Sequence of protein 1:
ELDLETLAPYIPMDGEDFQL

These two protein chains interact to form a complex.

Sequence of protein 2:
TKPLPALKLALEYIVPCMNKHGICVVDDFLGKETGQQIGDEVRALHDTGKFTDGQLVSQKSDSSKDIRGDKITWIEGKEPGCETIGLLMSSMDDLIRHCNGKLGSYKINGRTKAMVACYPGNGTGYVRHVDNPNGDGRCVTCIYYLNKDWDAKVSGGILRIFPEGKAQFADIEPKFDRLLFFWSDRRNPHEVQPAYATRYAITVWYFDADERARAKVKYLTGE

Contacts between the two chains:
Residue Y229 in protein 2 contacts residue D14 in protein 1 (closest heavy-atom distance 3.5 Å).
Residue D103 in protein 2 contacts residue L20 in protein 1 (closest heavy-atom distance 3.5 Å).
Residue R78 in protein 2 interacts with residue Y10 in protein 1 (closest heavy-atom distance 4.0 Å).
Residue W215 in protein 2 contacts residue P9 in protein 1 (closest heavy-atom distance 3.7 Å).
Residue K226 in protein 2 interacts with residue G15 in protein 1 (closest heavy-atom distance 3.3 Å).
Residue A225 in protein 2 contacts residue M13 in protein 1 (closest heavy-atom distance 4.0 Å).
Residue Y136 in protein 2 contacts residue A8 in protein 1 (closest heavy-atom distance 3.5 Å).
Residue V140 in protein 2 interacts with residue A8 in protein 1 (closest heavy-atom distance 3.5 Å).
Residue N119 in protein 2 is in contact with residue L20 in protein 1 (closest heavy-atom distance 2.9 Å).
Residue V67 in protein 2 is in contact with residue P9 in protein 1 (closest heavy-atom distance 3.5 Å).
Residue W84 in protein 2 interacts with residue Y10 in protein 1 (closest heavy-atom distance 3.3 Å).
Residue N144 in protein 2 is in contact with residue D3 in protein 1 (closest heavy-atom distance 3.9 Å).
Residue R78 in protein 2 interacts with residue P9 in protein 1 (closest heavy-atom distance 3.5 Å).
Residue R107 in protein 2 contacts residue L20 in protein 1 (closest heavy-atom distance 2.7 Å).
Residue Y136 in protein 2 interacts with residue L7 in protein 1 (closest heavy-atom distance 2.8 Å).
Residue L66 in protein 2 contacts residue Y10 in protein 1 (closest heavy-atom distance 3.7 Å).
Residue F217 in protein 2 contacts residue I11 in protein 1 (closest heavy-atom distance 3.8 Å).
Residue R121 in protein 2 contacts residue F18 in protein 1 (closest heavy-atom distance 3.0 Å).
Residue K226 in protein 2 contacts residue M13 in protein 1 (closest heavy-atom distance 3.6 Å).
Residue D141 in protein 2 interacts with residue P9 in protein 1 (closest heavy-atom distance 3.5 Å).
Residue R148 in protein 2 contacts residue P9 in protein 1 (closest heavy-atom distance 2.9 Å).
Residue R196 in protein 2 is in contact with residue L4 in protein 1 (closest heavy-atom distance 3.3 Å).
Residue F217 in protein 2 contacts residue D17 in protein 1 (closest heavy-atom distance 3.5 Å).
Residue T122 in protein 2 interacts with residue I11 in protein 1 (closest heavy-atom distance 3.8 Å).
Residue R222 in protein 2 is in contact with residue M13 in protein 1 (closest heavy-atom distance 3.4 Å).
Residue R222 in protein 2 contacts residue P12 in protein 1 (closest heavy-atom distance 3.1 Å).
Residue L66 in protein 2 interacts with residue T6 in protein 1 (closest heavy-atom distance 3.5 Å).
Residue D141 in protein 2 contacts residue A8 in protein 1 (closest heavy-atom distance 3.6 Å).
Residue W84 in protein 2 is in contact with residue I11 in protein 1 (closest heavy-atom distance 4.0 Å).
Residue P143 in protein 2 contacts residue A8 in protein 1 (closest heavy-atom distance 3.8 Å).
Residue Y216 in protein 2 contacts residue L20 in protein 1 (closest heavy-atom distance 4.0 Å).
Residue H139 in protein 2 interacts with residue P9 in protein 1 (closest heavy-atom distance 3.8 Å).
Residue P143 in protein 2 is in contact with residue E5 in protein 1 (closest heavy-atom distance 3.9 Å).
Residue R148 in protein 2 is in contact with residue I11 in protein 1 (closest heavy-atom distance 3.4 Å).
Residue W215 in protein 2 contacts residue I11 in protein 1 (closest heavy-atom distance 3.7 Å).
Residue N144 in protein 2 is in contact with residue E5 in protein 1 (closest heavy-atom distance 3.4 Å).
Residue H139 in protein 2 interacts with residue L7 in protein 1 (closest heavy-atom distance 3.5 Å).
Residue S68 in protein 2 interacts with residue T6 in protein 1 (closest heavy-atom distance 3.2 Å).
Residue I77 in protein 2 is in contact with residue L7 in protein 1 (closest heavy-atom distance 3.6 Å).
Residue D103 in protein 2 interacts with residue F18 in protein 1 (closest heavy-atom distance 3.7 Å).
Residue Y229 in protein 2 is in contact with residue M13 in protein 1 (closest heavy-atom distance 3.8 Å).
Residue K226 in protein 2 interacts with residue D17 in protein 1 (closest heavy-atom distance 2.9 Å).
Residue V67 in protein 2 interacts with residue E5 in protein 1 (closest heavy-atom distance 3.5 Å).
Residue R222 in protein 2 contacts residue D17 in protein 1 (closest heavy-atom distance 2.9 Å).
Residue P143 in protein 2 contacts residue L4 in protein 1 (closest heavy-atom distance 3.6 Å).
Residue G120 in protein 2 contacts residue F18 in protein 1 (closest heavy-atom distance 3.0 Å).
Residue Q65 in protein 2 is in contact with residue Y10 in protein 1 (closest heavy-atom distance 2.9 Å).
Residue L66 in protein 2 interacts with residue L7 in protein 1 (closest heavy-atom distance 3.6 Å).
Residue N119 in protein 2 interacts with residue Q19 in protein 1 (closest heavy-atom distance 3.7 Å).
Residue S68 in protein 2 interacts with residue E5 in protein 1 (closest heavy-atom distance 3.2 Å).
Residue Y136 in protein 2 is in contact with residue P9 in protein 1 (closest heavy-atom distance 3.1 Å).
Residue R222 in protein 2 contacts residue I11 in protein 1 (closest heavy-atom distance 3.8 Å).
Residue K70 in protein 2 contacts residue T6 in protein 1 (closest heavy-atom distance 3.9 Å).
Residue L66 in protein 2 interacts with residue A8 in protein 1 (closest heavy-atom distance 3.2 Å).
Residue Q65 in protein 2 contacts residue P9 in protein 1 (closest heavy-atom distance 3.8 Å).
Residue V67 in protein 2 contacts residue A8 in protein 1 (closest heavy-atom distance 2.8 Å).
Residue G120 in protein 2 is in contact with residue L20 in protein 1 (closest heavy-atom distance 4.0 Å).
Residue R138 in protein 2 contacts residue L7 in protein 1 (closest heavy-atom distance 3.5 Å).
Residue V67 in protein 2 interacts with residue Y10 in protein 1 (closest heavy-atom distance 3.9 Å).
Residue I106 in protein 2 is in contact with residue L20 in protein 1 (closest heavy-atom distance 3.8 Å).